This data describes a binding interaction between two proteins.

Sequence of chain A:
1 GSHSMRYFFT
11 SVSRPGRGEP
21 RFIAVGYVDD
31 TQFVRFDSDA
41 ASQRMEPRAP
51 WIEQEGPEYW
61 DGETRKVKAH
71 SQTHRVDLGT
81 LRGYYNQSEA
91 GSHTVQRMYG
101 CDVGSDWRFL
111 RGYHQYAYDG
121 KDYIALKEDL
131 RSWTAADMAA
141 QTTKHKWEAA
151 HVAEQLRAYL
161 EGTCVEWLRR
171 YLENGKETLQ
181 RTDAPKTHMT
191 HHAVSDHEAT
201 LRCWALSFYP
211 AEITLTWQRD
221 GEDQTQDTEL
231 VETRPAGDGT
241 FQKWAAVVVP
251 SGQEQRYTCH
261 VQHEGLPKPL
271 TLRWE

Sequence of chain B:
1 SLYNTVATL

Interface contacts:
Residue W147 in chain A is in contact with residue L9 in chain B (closest heavy-atom distance 3.3 Å).
Residue Y116 in chain A interacts with residue L9 in chain B (closest heavy-atom distance 3.3 Å).
Residue V152 in chain A is in contact with residue A7 in chain B (closest heavy-atom distance 3.7 Å).
Residue D77 in chain A contacts residue A7 in chain B (closest heavy-atom distance 4.8 Å).
Residue L81 in chain A is in contact with residue L9 in chain B (closest heavy-atom distance 3.6 Å).
Residue Y159 in chain A interacts with residue S1 in chain B (closest heavy-atom distance 2.7 Å).
Residue T73 in chain A contacts residue T8 in chain B (closest heavy-atom distance 3.6 Å).
Residue W147 in chain A contacts residue T8 in chain B (closest heavy-atom distance 2.8 Å).
Residue Y99 in chain A is in contact with residue Y3 in chain B (closest heavy-atom distance 3.1 Å).
Residue T80 in chain A is in contact with residue L9 in chain B (closest heavy-atom distance 3.8 Å).
Residue Y159 in chain A interacts with residue Y3 in chain B (closest heavy-atom distance 3.5 Å).
Residue I124 in chain A contacts residue L9 in chain B (closest heavy-atom distance 4.6 Å).
Residue Y59 in chain A is in contact with residue S1 in chain B (closest heavy-atom distance 4.3 Å).
Residue H70 in chain A interacts with residue T5 in chain B (closest heavy-atom distance 4.6 Å).
Residue M5 in chain A contacts residue S1 in chain B (closest heavy-atom distance 3.6 Å).
Residue D77 in chain A contacts residue L9 in chain B (closest heavy-atom distance 2.8 Å).
Residue Y171 in chain A is in contact with residue S1 in chain B (closest heavy-atom distance 2.7 Å).
Residue K66 in chain A is in contact with residue S1 in chain B (closest heavy-atom distance 3.3 Å).
Residue Y7 in chain A contacts residue S1 in chain B (closest heavy-atom distance 2.8 Å).
Residue F33 in chain A contacts residue S1 in chain B (closest heavy-atom distance 4.7 Å).
Residue Y123 in chain A interacts with residue L9 in chain B (closest heavy-atom distance 3.6 Å).
Residue K146 in chain A contacts residue L9 in chain B (closest heavy-atom distance 3.8 Å).
Residue R97 in chain A is in contact with residue A7 in chain B (closest heavy-atom distance 4.4 Å).
Residue Y159 in chain A contacts residue L2 in chain B (closest heavy-atom distance 3.6 Å).
Residue R97 in chain A contacts residue V6 in chain B (closest heavy-atom distance 3.9 Å).
Residue E63 in chain A interacts with residue S1 in chain B (closest heavy-atom distance 3.2 Å).
Residue Q155 in chain A is in contact with residue Y3 in chain B (closest heavy-atom distance 3.0 Å).
Residue Y99 in chain A interacts with residue L2 in chain B (closest heavy-atom distance 3.4 Å).
Residue V76 in chain A is in contact with residue T8 in chain B (closest heavy-atom distance 3.8 Å).
Residue W167 in chain A is in contact with residue S1 in chain B (closest heavy-atom distance 3.7 Å).
Residue Y84 in chain A is in contact with residue L9 in chain B (closest heavy-atom distance 2.9 Å).
Residue E63 in chain A is in contact with residue L2 in chain B (closest heavy-atom distance 2.8 Å).
Residue V152 in chain A is in contact with residue Y3 in chain B (closest heavy-atom distance 5.0 Å).
Residue T73 in chain A contacts residue A7 in chain B (closest heavy-atom distance 3.9 Å).
Residue D77 in chain A contacts residue T8 in chain B (closest heavy-atom distance 3.3 Å).
Residue T143 in chain A interacts with residue L9 in chain B (closest heavy-atom distance 3.0 Å).
Residue Y159 in chain A contacts residue N4 in chain B (closest heavy-atom distance 5.0 Å).
Residue K66 in chain A interacts with residue L2 in chain B (closest heavy-atom distance 2.9 Å).
Residue H70 in chain A is in contact with residue Y3 in chain B (closest heavy-atom distance 3.3 Å).
Residue T73 in chain A contacts residue V6 in chain B (closest heavy-atom distance 3.1 Å).
Residue W147 in chain A is in contact with residue A7 in chain B (closest heavy-atom distance 3.8 Å).
Residue K146 in chain A interacts with residue T8 in chain B (closest heavy-atom distance 3.0 Å).
Residue M45 in chain A contacts residue L2 in chain B (closest heavy-atom distance 3.3 Å).
Residue K66 in chain A contacts residue N4 in chain B (closest heavy-atom distance 3.7 Å).
Residue F9 in chain A interacts with residue L2 in chain B (closest heavy-atom distance 3.4 Å).
Residue A69 in chain A contacts residue V6 in chain B (closest heavy-atom distance 4.2 Å).
Residue V67 in chain A interacts with residue L2 in chain B (closest heavy-atom distance 3.7 Å).
Residue K66 in chain A interacts with residue Y3 in chain B (closest heavy-atom distance 3.9 Å).
Residue H70 in chain A contacts residue V6 in chain B (closest heavy-atom distance 3.7 Å).
Residue R65 in chain A contacts residue N4 in chain B (closest heavy-atom distance 4.3 Å).
Residue Y7 in chain A interacts with residue L2 in chain B (closest heavy-atom distance 3.2 Å).
Residue H70 in chain A is in contact with residue L2 in chain B (closest heavy-atom distance 4.4 Å).
Residue T163 in chain A is in contact with residue S1 in chain B (closest heavy-atom distance 4.4 Å).
Residue L156 in chain A contacts residue Y3 in chain B (closest heavy-atom distance 3.4 Å).